The following describes two proteins that form a bound complex.

Interface contacts:
Residue I419 in protein 1 is in contact with residue W133 in protein 2 (closest heavy-atom distance 3.9 Å).
Residue L432 in protein 1 contacts residue W133 in protein 2 (closest heavy-atom distance 3.5 Å).
Residue L383 in protein 1 interacts with residue W34 in protein 2 (closest heavy-atom distance 3.5 Å).
Residue S299 in protein 1 interacts with residue K48 in protein 2 (closest heavy-atom distance 4.2 Å).
Residue Y298 in protein 1 interacts with residue K48 in protein 2 (closest heavy-atom distance 4.0 Å).
Residue L434 in protein 1 interacts with residue K110 in protein 2 (closest heavy-atom distance 3.7 Å).
Residue P267 in protein 1 interacts with residue W105 in protein 2 (closest heavy-atom distance 3.8 Å).
Residue Y298 in protein 1 is in contact with residue N44 in protein 2 (closest heavy-atom distance 3.4 Å).
Residue K270 in protein 1 contacts residue T119 in protein 2 (closest heavy-atom distance 3.8 Å).
Residue E473 in protein 1 is in contact with residue N61 in protein 2 (closest heavy-atom distance 3.2 Å).
Residue W284 in protein 1 contacts residue Y75 in protein 2 (closest heavy-atom distance 3.6 Å).
Residue S287 in protein 1 interacts with residue E59 in protein 2 (closest heavy-atom distance 3.0 Å).
Residue L432 in protein 1 is in contact with residue L109 in protein 2 (closest heavy-atom distance 3.7 Å).
Residue L266 in protein 1 interacts with residue W105 in protein 2 (closest heavy-atom distance 3.9 Å).
Residue F291 in protein 1 interacts with residue E57 in protein 2 (closest heavy-atom distance 4.2 Å).
Residue I271 in protein 1 contacts residue W105 in protein 2 (closest heavy-atom distance 4.0 Å).
Residue R264 in protein 1 contacts residue R108 in protein 2 (closest heavy-atom distance 3.6 Å).
Residue Y283 in protein 1 interacts with residue F70 in protein 2 (closest heavy-atom distance 3.5 Å).
Residue V290 in protein 1 contacts residue H60 in protein 2 (closest heavy-atom distance 3.6 Å).
Residue K294 in protein 1 contacts residue V62 in protein 2 (closest heavy-atom distance 3.3 Å).
Residue R476 in protein 1 contacts residue Y35 in protein 2 (closest heavy-atom distance 3.3 Å).
Residue Y283 in protein 1 interacts with residue T66 in protein 2 (closest heavy-atom distance 2.4 Å).
Residue V263 in protein 1 contacts residue R108 in protein 2 (closest heavy-atom distance 3.3 Å).
Residue Q297 in protein 1 interacts with residue I47 in protein 2 (closest heavy-atom distance 3.6 Å).
Residue K270 in protein 1 interacts with residue W105 in protein 2 (closest heavy-atom distance 3.6 Å).
Residue V290 in protein 1 interacts with residue N61 in protein 2 (closest heavy-atom distance 3.6 Å).
Residue L265 in protein 1 contacts residue R108 in protein 2 (closest heavy-atom distance 3.3 Å).
Residue I276 in protein 1 contacts residue L77 in protein 2 (closest heavy-atom distance 4.0 Å).
Residue N269 in protein 1 is in contact with residue R120 in protein 2 (closest heavy-atom distance 3.6 Å).
Residue L265 in protein 1 interacts with residue R129 in protein 2 (closest heavy-atom distance 3.7 Å).
Residue K294 in protein 1 contacts residue E59 in protein 2 (closest heavy-atom distance 3.4 Å).
Residue L474 in protein 1 contacts residue V62 in protein 2 (closest heavy-atom distance 3.6 Å).
Residue R470 in protein 1 is in contact with residue H60 in protein 2 (closest heavy-atom distance 4.1 Å).
Residue S287 in protein 1 interacts with residue E58 in protein 2 (closest heavy-atom distance 3.9 Å).
Residue L383 in protein 1 contacts residue Y35 in protein 2 (closest heavy-atom distance 3.9 Å).
Residue N382 in protein 1 contacts residue Y35 in protein 2 (closest heavy-atom distance 4.0 Å).
Residue I419 in protein 1 contacts residue L109 in protein 2 (closest heavy-atom distance 3.7 Å).
Residue S287 in protein 1 interacts with residue E57 in protein 2 (closest heavy-atom distance 4.2 Å).
Residue K294 in protein 1 interacts with residue N61 in protein 2 (closest heavy-atom distance 3.3 Å).
Residue K270 in protein 1 contacts residue Y117 in protein 2 (closest heavy-atom distance 3.5 Å).
Residue Y298 in protein 1 is in contact with residue I47 in protein 2 (closest heavy-atom distance 3.5 Å).
Residue V290 in protein 1 interacts with residue V62 in protein 2 (closest heavy-atom distance 4.2 Å).
Residue R470 in protein 1 is in contact with residue V62 in protein 2 (closest heavy-atom distance 3.9 Å).
Residue Y283 in protein 1 interacts with residue H60 in protein 2 (closest heavy-atom distance 3.1 Å).
Residue V290 in protein 1 is in contact with residue E59 in protein 2 (closest heavy-atom distance 3.7 Å).
Residue R470 in protein 1 is in contact with residue N61 in protein 2 (closest heavy-atom distance 4.1 Å).
Residue E473 in protein 1 is in contact with residue V62 in protein 2 (closest heavy-atom distance 2.9 Å).
Residue Q297 in protein 1 is in contact with residue V62 in protein 2 (closest heavy-atom distance 4.3 Å).
Residue W284 in protein 1 is in contact with residue E58 in protein 2 (closest heavy-atom distance 3.6 Å).
Residue M280 in protein 1 contacts residue L73 in protein 2 (closest heavy-atom distance 4.1 Å).
Residue M280 in protein 1 is in contact with residue F70 in protein 2 (closest heavy-atom distance 3.4 Å).
Residue W284 in protein 1 interacts with residue V71 in protein 2 (closest heavy-atom distance 4.1 Å).
Residue K294 in protein 1 is in contact with residue K65 in protein 2 (closest heavy-atom distance 4.2 Å).
Residue L434 in protein 1 contacts residue L109 in protein 2 (closest heavy-atom distance 4.2 Å).
Residue F291 in protein 1 interacts with residue E59 in protein 2 (closest heavy-atom distance 3.2 Å).
Residue F273 in protein 1 is in contact with residue L81 in protein 2 (closest heavy-atom distance 3.6 Å).
Residue W421 in protein 1 interacts with residue W133 in protein 2 (closest heavy-atom distance 3.5 Å).
Residue W284 in protein 1 interacts with residue S74 in protein 2 (closest heavy-atom distance 3.6 Å).
Residue M280 in protein 1 is in contact with residue S74 in protein 2 (closest heavy-atom distance 2.8 Å).
Residue R264 in protein 1 is in contact with residue R129 in protein 2 (closest heavy-atom distance 2.8 Å).

Sequence of protein 1:
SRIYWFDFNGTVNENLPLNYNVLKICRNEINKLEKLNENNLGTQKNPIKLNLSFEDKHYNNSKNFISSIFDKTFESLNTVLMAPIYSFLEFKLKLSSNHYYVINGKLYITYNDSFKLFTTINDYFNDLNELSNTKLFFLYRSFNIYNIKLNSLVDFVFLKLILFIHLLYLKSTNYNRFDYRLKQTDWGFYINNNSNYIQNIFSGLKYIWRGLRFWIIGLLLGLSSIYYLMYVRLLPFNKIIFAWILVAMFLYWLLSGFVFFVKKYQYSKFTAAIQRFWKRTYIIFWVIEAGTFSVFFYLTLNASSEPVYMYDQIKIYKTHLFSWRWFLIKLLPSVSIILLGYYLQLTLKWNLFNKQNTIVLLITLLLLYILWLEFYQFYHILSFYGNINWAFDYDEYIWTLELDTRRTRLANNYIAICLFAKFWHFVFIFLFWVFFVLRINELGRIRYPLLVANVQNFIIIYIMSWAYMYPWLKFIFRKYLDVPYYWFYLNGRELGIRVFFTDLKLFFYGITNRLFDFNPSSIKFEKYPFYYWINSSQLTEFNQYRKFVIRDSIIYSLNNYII

Sequence of protein 2:
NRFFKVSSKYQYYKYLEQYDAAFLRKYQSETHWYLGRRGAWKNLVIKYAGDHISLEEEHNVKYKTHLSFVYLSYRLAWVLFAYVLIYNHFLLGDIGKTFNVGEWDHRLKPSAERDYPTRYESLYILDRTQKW